Contacts between the two chains:
Residue R6 in chain A interacts with residue V36 in chain B (closest heavy-atom distance 3.7 Å).
Residue K8 in chain A interacts with residue L33 in chain B (closest heavy-atom distance 4.7 Å).
Residue H34 in chain A contacts residue L5 in chain B (closest heavy-atom distance 3.3 Å).
Residue K27 in chain A interacts with residue L33 in chain B (closest heavy-atom distance 2.8 Å).
Residue Y17 in chain A interacts with residue Q20 in chain B (closest heavy-atom distance 4.3 Å).
Residue F35 in chain A is in contact with residue V9 in chain B (closest heavy-atom distance 3.0 Å).
Residue V10 in chain A is in contact with residue L33 in chain B (closest heavy-atom distance 3.9 Å).
Residue L26 in chain A is in contact with residue L15 in chain B (closest heavy-atom distance 3.1 Å).
Residue L30 in chain A contacts residue L5 in chain B (closest heavy-atom distance 4.4 Å).
Residue L39 in chain A contacts residue F42 in chain B (closest heavy-atom distance 2.9 Å).
Residue R6 in chain A is in contact with residue S32 in chain B (closest heavy-atom distance 2.5 Å).
Residue L38 in chain A is in contact with residue Y49 in chain B (closest heavy-atom distance 4.3 Å).
Residue L30 in chain A interacts with residue I12 in chain B (closest heavy-atom distance 3.2 Å).
Residue H42 in chain A interacts with residue V45 in chain B (closest heavy-atom distance 3.1 Å).
Residue A37 in chain A interacts with residue Y49 in chain B (closest heavy-atom distance 3.4 Å).
Residue Q32 in chain A is in contact with residue L5 in chain B (closest heavy-atom distance 4.5 Å).
Residue K27 in chain A interacts with residue M16 in chain B (closest heavy-atom distance 4.3 Å).
Residue H34 in chain A interacts with residue Y49 in chain B (closest heavy-atom distance 3.6 Å).
Residue L38 in chain A is in contact with residue R46 in chain B (closest heavy-atom distance 4.3 Å).
Residue E13 in chain A interacts with residue E24 in chain B (closest heavy-atom distance 4.4 Å).
Residue L30 in chain A is in contact with residue F42 in chain B (closest heavy-atom distance 4.5 Å).
Residue L38 in chain A contacts residue V45 in chain B (closest heavy-atom distance 3.2 Å).
Residue L30 in chain A contacts residue L37 in chain B (closest heavy-atom distance 3.4 Å).
Residue R6 in chain A interacts with residue Q35 in chain B (closest heavy-atom distance 3.9 Å).
Residue E19 in chain A contacts residue V19 in chain B (closest heavy-atom distance 2.7 Å).
Residue A23 in chain A contacts residue V19 in chain B (closest heavy-atom distance 3.0 Å).
Residue H42 in chain A is in contact with residue F41 in chain B (closest heavy-atom distance 3.4 Å).
Residue E13 in chain A is in contact with residue K29 in chain B (closest heavy-atom distance 3.5 Å).
Residue L26 in chain A interacts with residue I12 in chain B (closest heavy-atom distance 3.1 Å).
Residue L26 in chain A is in contact with residue D8 in chain B (closest heavy-atom distance 3.8 Å).
Residue A23 in chain A interacts with residue L15 in chain B (closest heavy-atom distance 3.7 Å).
Residue I14 in chain A interacts with residue V25 in chain B (closest heavy-atom distance 3.1 Å).
Residue N20 in chain A is in contact with residue L15 in chain B (closest heavy-atom distance 4.6 Å).
Residue A7 in chain A interacts with residue L33 in chain B (closest heavy-atom distance 3.2 Å).
Residue A7 in chain A contacts residue V36 in chain B (closest heavy-atom distance 3.4 Å).
Residue F35 in chain A contacts residue L37 in chain B (closest heavy-atom distance 4.6 Å).
Residue L38 in chain A contacts residue F42 in chain B (closest heavy-atom distance 3.3 Å).
Residue L30 in chain A is in contact with residue V9 in chain B (closest heavy-atom distance 4.0 Å).
Residue P33 in chain A contacts residue Y49 in chain B (closest heavy-atom distance 2.7 Å).
Residue I29 in chain A interacts with residue D8 in chain B (closest heavy-atom distance 4.5 Å).
Residue L38 in chain A interacts with residue F41 in chain B (closest heavy-atom distance 3.7 Å).
Residue N20 in chain A interacts with residue V19 in chain B (closest heavy-atom distance 4.6 Å).
Residue Y17 in chain A is in contact with residue V25 in chain B (closest heavy-atom distance 3.7 Å).
Residue Y17 in chain A contacts residue E24 in chain B (closest heavy-atom distance 3.0 Å).
Residue I14 in chain A is in contact with residue V19 in chain B (closest heavy-atom distance 4.5 Å).
Residue Y17 in chain A interacts with residue V19 in chain B (closest heavy-atom distance 2.4 Å).
Residue F35 in chain A contacts residue F42 in chain B (closest heavy-atom distance 2.7 Å).
Residue V10 in chain A contacts residue V25 in chain B (closest heavy-atom distance 3.9 Å).
Residue F35 in chain A contacts residue L5 in chain B (closest heavy-atom distance 3.8 Å).
Residue Y17 in chain A is in contact with residue T22 in chain B (closest heavy-atom distance 3.0 Å).
Residue E13 in chain A contacts residue N26 in chain B (closest heavy-atom distance 3.4 Å).
Residue E9 in chain A is in contact with residue K29 in chain B (closest heavy-atom distance 4.0 Å).
Residue R6 in chain A contacts residue K29 in chain B (closest heavy-atom distance 4.0 Å).
Residue K24 in chain A interacts with residue V19 in chain B (closest heavy-atom distance 4.7 Å).
Residue V10 in chain A is in contact with residue L30 in chain B (closest heavy-atom distance 3.4 Å).
Residue K27 in chain A contacts residue I12 in chain B (closest heavy-atom distance 3.6 Å).
Residue L39 in chain A is in contact with residue F41 in chain B (closest heavy-atom distance 3.1 Å).
Residue Y17 in chain A contacts residue H18 in chain B (closest heavy-atom distance 4.3 Å).
Residue R6 in chain A interacts with residue L33 in chain B (closest heavy-atom distance 4.0 Å).
Residue V10 in chain A interacts with residue K29 in chain B (closest heavy-atom distance 3.4 Å).

Sequence of chain B:
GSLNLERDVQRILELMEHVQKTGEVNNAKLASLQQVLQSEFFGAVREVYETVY

Sequence of chain A:
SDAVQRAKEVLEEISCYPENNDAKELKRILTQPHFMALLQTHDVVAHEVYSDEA

This data describes a binding interaction between two proteins.